This data describes a binding interaction between two proteins.

Interface contacts:
Residue Y279 in protein 2 is in contact with residue Y183 in protein 1 (closest heavy-atom distance 3.4 Å).
Residue K94 in protein 2 interacts with residue E153 in protein 1 (closest heavy-atom distance 3.2 Å).
Residue H72 in protein 2 is in contact with residue T150 in protein 1 (closest heavy-atom distance 3.2 Å).
Residue Q70 in protein 2 contacts residue M134 in protein 1 (closest heavy-atom distance 3.3 Å).
Residue P274 in protein 2 interacts with residue R186 in protein 1 (closest heavy-atom distance 3.3 Å).
Residue R122 in protein 2 interacts with residue D182 in protein 1 (closest heavy-atom distance 3.6 Å).
Residue T47 in protein 2 contacts residue W145 in protein 1 (closest heavy-atom distance 3.6 Å).
Residue T47 in protein 2 interacts with residue K140 in protein 1 (closest heavy-atom distance 3.9 Å).
Residue R176 in protein 2 interacts with residue Y183 in protein 1 (closest heavy-atom distance 3.3 Å).
Residue R92 in protein 2 interacts with residue E153 in protein 1 (closest heavy-atom distance 3.2 Å).
Residue H72 in protein 2 interacts with residue Y77 in protein 1 (closest heavy-atom distance 3.4 Å).
Residue M68 in protein 2 interacts with residue V147 in protein 1 (closest heavy-atom distance 3.9 Å).
Residue C251 in protein 2 is in contact with residue H138 in protein 1 (closest heavy-atom distance 3.5 Å).
Residue G43 in protein 2 is in contact with residue R187 in protein 1 (closest heavy-atom distance 3.9 Å).
Residue T270 in protein 2 interacts with residue S190 in protein 1 (closest heavy-atom distance 3.4 Å).
Residue E278 in protein 2 is in contact with residue R186 in protein 1 (closest heavy-atom distance 3.4 Å).
Residue S74 in protein 2 interacts with residue Y151 in protein 1 (closest heavy-atom distance 3.4 Å).
Residue N100 in protein 2 is in contact with residue N154 in protein 1 (closest heavy-atom distance 3.1 Å).
Residue E266 in protein 2 interacts with residue K28 in protein 1 (closest heavy-atom distance 3.5 Å).
Residue K94 in protein 2 contacts residue N154 in protein 1 (closest heavy-atom distance 3.1 Å).
Residue N172 in protein 2 is in contact with residue A184 in protein 1 (closest heavy-atom distance 3.4 Å).
Residue R51 in protein 2 is in contact with residue N144 in protein 1 (closest heavy-atom distance 2.5 Å).
Residue T270 in protein 2 is in contact with residue F191 in protein 1 (closest heavy-atom distance 3.1 Å).
Residue E278 in protein 2 contacts residue R176 in protein 1 (closest heavy-atom distance 3.8 Å).
Residue R122 in protein 2 interacts with residue A184 in protein 1 (closest heavy-atom distance 3.5 Å).
Residue D79 in protein 2 contacts residue T150 in protein 1 (closest heavy-atom distance 3.5 Å).
Residue D271 in protein 2 contacts residue R29 in protein 1 (closest heavy-atom distance 3.1 Å).
Residue H72 in protein 2 is in contact with residue G130 in protein 1 (closest heavy-atom distance 3.6 Å).
Residue E266 in protein 2 interacts with residue R29 in protein 1 (closest heavy-atom distance 3.2 Å).
Residue L275 in protein 2 interacts with residue R186 in protein 1 (closest heavy-atom distance 3.5 Å).
Residue Y75 in protein 2 is in contact with residue E131 in protein 1 (closest heavy-atom distance 3.2 Å).
Residue Y248 in protein 2 is in contact with residue R187 in protein 1 (closest heavy-atom distance 3.8 Å).
Residue F281 in protein 2 interacts with residue A235 in protein 1 (closest heavy-atom distance 3.0 Å).
Residue E278 in protein 2 interacts with residue V180 in protein 1 (closest heavy-atom distance 3.5 Å).
Residue E278 in protein 2 interacts with residue Y183 in protein 1 (closest heavy-atom distance 3.3 Å).
Residue Y75 in protein 2 is in contact with residue T150 in protein 1 (closest heavy-atom distance 3.0 Å).
Residue P284 in protein 2 is in contact with residue A235 in protein 1 (closest heavy-atom distance 3.4 Å).
Residue R85 in protein 2 interacts with residue Y84 in protein 1 (closest heavy-atom distance 3.3 Å).
Residue N87 in protein 2 contacts residue F91 in protein 1 (closest heavy-atom distance 3.0 Å).
Residue T270 in protein 2 is in contact with residue R29 in protein 1 (closest heavy-atom distance 3.2 Å).
Residue G88 in protein 2 interacts with residue G90 in protein 1 (closest heavy-atom distance 3.4 Å).
Residue E278 in protein 2 is in contact with residue A179 in protein 1 (closest heavy-atom distance 3.6 Å).
Residue Q70 in protein 2 contacts residue G130 in protein 1 (closest heavy-atom distance 2.1 Å).
Residue H72 in protein 2 contacts residue E131 in protein 1 (closest heavy-atom distance 3.8 Å).
Residue D95 in protein 2 contacts residue N154 in protein 1 (closest heavy-atom distance 3.6 Å).
Residue D271 in protein 2 interacts with residue K33 in protein 1 (closest heavy-atom distance 3.8 Å).
Residue E119 in protein 2 interacts with residue M133 in protein 1 (closest heavy-atom distance 3.8 Å).
Residue I267 in protein 2 is in contact with residue R29 in protein 1 (closest heavy-atom distance 3.7 Å).
Residue E278 in protein 2 is in contact with residue V181 in protein 1 (closest heavy-atom distance 3.4 Å).
Residue R122 in protein 2 interacts with residue M133 in protein 1 (closest heavy-atom distance 3.3 Å).
Residue Q70 in protein 2 contacts residue E131 in protein 1 (closest heavy-atom distance 3.0 Å).
Residue R85 in protein 2 interacts with residue T150 in protein 1 (closest heavy-atom distance 3.8 Å).
Residue E277 in protein 2 is in contact with residue K240 in protein 1 (closest heavy-atom distance 3.3 Å).
Residue F281 in protein 2 contacts residue R176 in protein 1 (closest heavy-atom distance 3.2 Å).
Residue A174 in protein 2 contacts residue Y183 in protein 1 (closest heavy-atom distance 3.1 Å).
Residue K94 in protein 2 interacts with residue S152 in protein 1 (closest heavy-atom distance 2.4 Å).
Residue L275 in protein 2 contacts residue Y183 in protein 1 (closest heavy-atom distance 3.3 Å).
Residue N67 in protein 2 interacts with residue R158 in protein 1 (closest heavy-atom distance 3.9 Å).
Residue M68 in protein 2 contacts residue P148 in protein 1 (closest heavy-atom distance 3.3 Å).
Residue N67 in protein 2 contacts residue E156 in protein 1 (closest heavy-atom distance 3.7 Å).

Sequence of protein 2:
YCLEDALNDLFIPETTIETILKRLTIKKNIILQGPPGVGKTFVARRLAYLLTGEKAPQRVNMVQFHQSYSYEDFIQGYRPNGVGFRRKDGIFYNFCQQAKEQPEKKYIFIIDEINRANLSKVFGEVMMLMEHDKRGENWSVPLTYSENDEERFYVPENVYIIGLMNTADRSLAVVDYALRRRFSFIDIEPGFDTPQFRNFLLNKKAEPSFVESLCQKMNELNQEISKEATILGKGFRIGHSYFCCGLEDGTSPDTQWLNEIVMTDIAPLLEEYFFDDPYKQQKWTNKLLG

Sequence of protein 1:
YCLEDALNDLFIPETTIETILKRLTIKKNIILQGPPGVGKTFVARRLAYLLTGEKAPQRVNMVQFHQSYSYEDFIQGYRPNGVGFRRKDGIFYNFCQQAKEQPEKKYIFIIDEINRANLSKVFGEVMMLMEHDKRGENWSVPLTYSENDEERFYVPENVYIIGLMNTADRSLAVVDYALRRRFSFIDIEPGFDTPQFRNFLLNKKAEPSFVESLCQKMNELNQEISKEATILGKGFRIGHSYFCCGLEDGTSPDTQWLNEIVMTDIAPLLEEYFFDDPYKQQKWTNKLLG